Sequence of chain B:
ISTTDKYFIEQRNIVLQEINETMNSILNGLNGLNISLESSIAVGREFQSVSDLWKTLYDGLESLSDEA

The following describes two proteins that form a bound complex.

Residue-level contacts at the interface:
Residue L70 in chain A contacts residue Y70 in chain B (closest heavy-atom distance 3.2 Å).
Residue S67 in chain A is in contact with residue Y70 in chain B (closest heavy-atom distance 3.6 Å).
Residue L70 in chain A interacts with residue L73 in chain B (closest heavy-atom distance 3.5 Å).
Residue L70 in chain A contacts residue L76 in chain B (closest heavy-atom distance 4.3 Å).
Residue L71 in chain A is in contact with residue L76 in chain B (closest heavy-atom distance 4.8 Å).
Residue L70 in chain A contacts residue G72 in chain B (closest heavy-atom distance 4.1 Å).

Sequence of chain A:
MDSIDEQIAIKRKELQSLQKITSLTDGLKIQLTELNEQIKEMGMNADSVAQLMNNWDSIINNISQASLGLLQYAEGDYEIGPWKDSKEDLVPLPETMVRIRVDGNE